Interface contacts:
Residue N291 in the first protein contacts residue N291 in the second protein (closest heavy-atom distance 3.1 Å).
Residue G295 in the first protein is in contact with residue Q303 in the second protein (closest heavy-atom distance 3.1 Å).
Residue Q331 in the first protein contacts residue L330 in the second protein (closest heavy-atom distance 2.9 Å).
Residue N285 in the first protein interacts with residue N285 in the second protein (closest heavy-atom distance 2.8 Å).
Residue N358 in the first protein interacts with residue N358 in the second protein (closest heavy-atom distance 3.0 Å).
Residue G288 in the first protein interacts with residue F289 in the second protein (closest heavy-atom distance 3.1 Å).
Residue N345 in the first protein contacts residue N345 in the second protein (closest heavy-atom distance 2.9 Å).
Residue N355 in the first protein interacts with residue N358 in the second protein (closest heavy-atom distance 2.4 Å).
Residue N353 in the first protein is in contact with residue N353 in the second protein (closest heavy-atom distance 3.0 Å).
Residue N355 in the first protein contacts residue Q356 in the second protein (closest heavy-atom distance 3.1 Å).
Residue G298 in the first protein contacts residue L299 in the second protein (closest heavy-atom distance 3.1 Å).
Residue N352 in the first protein is in contact with residue N353 in the second protein (closest heavy-atom distance 3.0 Å).
Residue M323 in the first protein contacts residue M322 in the second protein (closest heavy-atom distance 2.9 Å).
Residue N312 in the first protein contacts residue M311 in the second protein (closest heavy-atom distance 3.1 Å).
Residue N319 in the first protein interacts with residue N319 in the second protein (closest heavy-atom distance 2.9 Å).
Residue S332 in the first protein contacts residue S333 in the second protein (closest heavy-atom distance 3.0 Å).
Residue N312 in the first protein interacts with residue N312 in the second protein (closest heavy-atom distance 3.1 Å).
Residue G298 in the first protein is in contact with residue A297 in the second protein (closest heavy-atom distance 3.0 Å).
Residue Q303 in the first protein is in contact with residue G304 in the second protein (closest heavy-atom distance 3.1 Å).
Residue G284 in the first protein is in contact with residue F283 in the second protein (closest heavy-atom distance 3.0 Å).
Residue M336 in the first protein interacts with residue M337 in the second protein (closest heavy-atom distance 3.1 Å).
Residue Q303 in the first protein is in contact with residue Q303 in the second protein (closest heavy-atom distance 3.0 Å).
Residue G295 in the first protein interacts with residue G296 in the second protein (closest heavy-atom distance 3.0 Å).
Residue G309 in the first protein is in contact with residue G308 in the second protein (closest heavy-atom distance 3.0 Å).
Residue Q303 in the first protein is in contact with residue N302 in the second protein (closest heavy-atom distance 2.9 Å).
Residue Q331 in the first protein interacts with residue N306 in the second protein (closest heavy-atom distance 2.9 Å).
Residue G310 in the first protein interacts with residue M311 in the second protein (closest heavy-atom distance 3.1 Å).
Residue N312 in the first protein contacts residue F313 in the second protein (closest heavy-atom distance 2.9 Å).
Residue N353 in the first protein is in contact with residue Q354 in the second protein (closest heavy-atom distance 3.0 Å).
Residue Q331 in the first protein contacts residue N302 in the second protein (closest heavy-atom distance 3.0 Å).
Residue N355 in the first protein is in contact with residue Q354 in the second protein (closest heavy-atom distance 3.1 Å).
Residue Q343 in the first protein contacts residue Q344 in the second protein (closest heavy-atom distance 3.0 Å).
Residue G282 in the first protein interacts with residue F283 in the second protein (closest heavy-atom distance 2.9 Å).
Residue S333 in the first protein contacts residue G300 in the second protein (closest heavy-atom distance 2.6 Å).
Residue S350 in the first protein is in contact with residue P349 in the second protein (closest heavy-atom distance 2.9 Å).
Residue G357 in the first protein interacts with residue Q356 in the second protein (closest heavy-atom distance 3.0 Å).
Residue P320 in the first protein interacts with residue A321 in the second protein (closest heavy-atom distance 3.0 Å).
Residue A328 in the first protein is in contact with residue A328 in the second protein (closest heavy-atom distance 3.0 Å).
Residue Q343 in the first protein contacts residue S342 in the second protein (closest heavy-atom distance 3.1 Å).
Residue Q360 in the first protein contacts residue M359 in the second protein (closest heavy-atom distance 2.9 Å).
Residue Q286 in the first protein is in contact with residue N285 in the second protein (closest heavy-atom distance 2.9 Å).
Residue L340 in the first protein contacts residue A341 in the second protein (closest heavy-atom distance 3.1 Å).
Residue S347 in the first protein is in contact with residue G348 in the second protein (closest heavy-atom distance 2.9 Å).
Residue N352 in the first protein interacts with residue N352 in the second protein (closest heavy-atom distance 2.9 Å).
Residue Q331 in the first protein contacts residue Q331 in the second protein (closest heavy-atom distance 2.8 Å).
Residue Q327 in the first protein contacts residue A328 in the second protein (closest heavy-atom distance 3.1 Å).
Residue S342 in the first protein is in contact with residue A341 in the second protein (closest heavy-atom distance 3.0 Å).
Residue G284 in the first protein contacts residue N285 in the second protein (closest heavy-atom distance 3.1 Å).
Residue Q327 in the first protein interacts with residue A326 in the second protein (closest heavy-atom distance 3.0 Å).
Residue N301 in the first protein is in contact with residue N301 in the second protein (closest heavy-atom distance 3.0 Å).
Residue G338 in the first protein is in contact with residue M339 in the second protein (closest heavy-atom distance 3.0 Å).
Residue G338 in the first protein interacts with residue M337 in the second protein (closest heavy-atom distance 3.0 Å).
Residue Q327 in the first protein interacts with residue Q327 in the second protein (closest heavy-atom distance 2.8 Å).
Residue G290 in the first protein interacts with residue F289 in the second protein (closest heavy-atom distance 2.9 Å).
Residue W334 in the first protein is in contact with residue S333 in the second protein (closest heavy-atom distance 2.9 Å).
Residue G314 in the first protein contacts residue F313 in the second protein (closest heavy-atom distance 2.8 Å).
Residue F316 in the first protein contacts residue N355 in the second protein (closest heavy-atom distance 2.6 Å).
Residue L340 in the first protein contacts residue M339 in the second protein (closest heavy-atom distance 2.9 Å).
Residue G298 in the first protein is in contact with residue N301 in the second protein (closest heavy-atom distance 2.9 Å).
Residue W334 in the first protein contacts residue G335 in the second protein (closest heavy-atom distance 3.1 Å).

Sequence of the second protein:
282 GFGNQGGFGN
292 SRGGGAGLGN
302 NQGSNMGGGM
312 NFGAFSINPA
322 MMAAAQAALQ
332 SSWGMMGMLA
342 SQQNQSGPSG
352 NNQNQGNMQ

The following describes two proteins that form a bound complex.

Sequence of the first protein:
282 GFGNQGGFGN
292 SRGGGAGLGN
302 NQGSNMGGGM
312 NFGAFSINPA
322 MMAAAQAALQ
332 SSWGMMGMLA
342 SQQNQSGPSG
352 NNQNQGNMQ